Sequence of chain A:
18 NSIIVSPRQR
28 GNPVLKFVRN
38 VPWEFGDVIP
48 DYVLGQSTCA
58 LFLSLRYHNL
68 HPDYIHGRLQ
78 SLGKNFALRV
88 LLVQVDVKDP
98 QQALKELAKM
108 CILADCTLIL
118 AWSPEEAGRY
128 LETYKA

This data describes a binding interaction between two proteins.

Sequence of chain B:
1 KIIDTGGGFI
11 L

Contacts between the two chains:
Residue S61 in chain A is in contact with residue G8 in chain B (closest heavy-atom distance 2.6 Å).
Residue R75 in chain A contacts residue G7 in chain B (closest heavy-atom distance 4.4 Å).
Residue R25 in chain A interacts with residue G6 in chain B (closest heavy-atom distance 2.6 Å).
Residue L60 in chain A contacts residue F9 in chain B (closest heavy-atom distance 4.8 Å).
Residue Y64 in chain A is in contact with residue D4 in chain B (closest heavy-atom distance 2.6 Å).
Residue F59 in chain A interacts with residue G8 in chain B (closest heavy-atom distance 2.7 Å).
Residue N29 in chain A contacts residue F9 in chain B (closest heavy-atom distance 2.9 Å).
Residue Q26 in chain A interacts with residue F9 in chain B (closest heavy-atom distance 3.9 Å).
Residue L60 in chain A contacts residue G8 in chain B (closest heavy-atom distance 3.1 Å).
Residue L60 in chain A is in contact with residue G7 in chain B (closest heavy-atom distance 5.0 Å).
Residue Y71 in chain A contacts residue G7 in chain B (closest heavy-atom distance 2.6 Å).
Residue Y64 in chain A is in contact with residue F9 in chain B (closest heavy-atom distance 3.2 Å).
Residue R25 in chain A contacts residue G7 in chain B (closest heavy-atom distance 4.1 Å).
Residue N29 in chain A contacts residue L11 in chain B (closest heavy-atom distance 4.1 Å).
Residue Y64 in chain A is in contact with residue T5 in chain B (closest heavy-atom distance 3.5 Å).
Residue R25 in chain A contacts residue F9 in chain B (closest heavy-atom distance 4.2 Å).
Residue R63 in chain A interacts with residue I10 in chain B (closest heavy-atom distance 3.3 Å).
Residue D93 in chain A is in contact with residue I10 in chain B (closest heavy-atom distance 4.2 Å).
Residue F59 in chain A interacts with residue F9 in chain B (closest heavy-atom distance 4.0 Å).
Residue H68 in chain A interacts with residue D4 in chain B (closest heavy-atom distance 4.1 Å).
Residue R25 in chain A interacts with residue T5 in chain B (closest heavy-atom distance 4.5 Å).
Residue D48 in chain A interacts with residue G7 in chain B (closest heavy-atom distance 4.3 Å).
Residue S61 in chain A interacts with residue I10 in chain B (closest heavy-atom distance 3.5 Å).
Residue H68 in chain A contacts residue T5 in chain B (closest heavy-atom distance 3.9 Å).
Residue L67 in chain A contacts residue I10 in chain B (closest heavy-atom distance 4.3 Å).
Residue Y71 in chain A contacts residue G8 in chain B (closest heavy-atom distance 2.7 Å).
Residue Y64 in chain A is in contact with residue G7 in chain B (closest heavy-atom distance 4.0 Å).
Residue Y71 in chain A is in contact with residue G6 in chain B (closest heavy-atom distance 4.4 Å).
Residue R27 in chain A contacts residue F9 in chain B (closest heavy-atom distance 3.6 Å).
Residue Y64 in chain A contacts residue G8 in chain B (closest heavy-atom distance 3.3 Å).
Residue Y64 in chain A is in contact with residue G6 in chain B (closest heavy-atom distance 3.7 Å).
Residue S61 in chain A is in contact with residue F9 in chain B (closest heavy-atom distance 3.3 Å).
Residue F59 in chain A interacts with residue G7 in chain B (closest heavy-atom distance 3.2 Å).
Residue Y64 in chain A contacts residue I10 in chain B (closest heavy-atom distance 2.8 Å).
Residue Q26 in chain A contacts residue G7 in chain B (closest heavy-atom distance 4.2 Å).
Residue G28 in chain A is in contact with residue L11 in chain B (closest heavy-atom distance 4.3 Å).
Residue G28 in chain A is in contact with residue F9 in chain B (closest heavy-atom distance 4.0 Å).
Residue P30 in chain A contacts residue F9 in chain B (closest heavy-atom distance 4.9 Å).